Sequence of protein 2:
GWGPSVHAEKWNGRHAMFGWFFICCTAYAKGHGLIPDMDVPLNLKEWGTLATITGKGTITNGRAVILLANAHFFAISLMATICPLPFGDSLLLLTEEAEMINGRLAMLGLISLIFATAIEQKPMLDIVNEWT

Contacts between the two chains:
Residue G154 in protein 1 interacts with residue C142 in protein 2 (closest heavy-atom distance 4.9 Å).
Residue T117 in protein 1 interacts with residue I141 in protein 2 (closest heavy-atom distance 4.0 Å).
Residue E99 in protein 1 interacts with residue E105 in protein 2 (closest heavy-atom distance 2.8 Å).
Residue V157 in protein 1 is in contact with residue M138 in protein 2 (closest heavy-atom distance 3.7 Å).
Residue F156 in protein 1 is in contact with residue I141 in protein 2 (closest heavy-atom distance 3.9 Å).
Residue G153 in protein 1 interacts with residue C142 in protein 2 (closest heavy-atom distance 3.8 Å).
Residue L114 in protein 1 interacts with residue L137 in protein 2 (closest heavy-atom distance 3.7 Å).
Residue V157 in protein 1 interacts with residue C142 in protein 2 (closest heavy-atom distance 4.0 Å).
Residue D149 in protein 1 contacts residue I141 in protein 2 (closest heavy-atom distance 4.6 Å).
Residue K152 in protein 1 interacts with residue I141 in protein 2 (closest heavy-atom distance 3.8 Å).
Residue I100 in protein 1 contacts residue W106 in protein 2 (closest heavy-atom distance 3.5 Å).
Residue L95 in protein 1 is in contact with residue E105 in protein 2 (closest heavy-atom distance 4.2 Å).
Residue F156 in protein 1 contacts residue L137 in protein 2 (closest heavy-atom distance 3.5 Å).
Residue S98 in protein 1 is in contact with residue E105 in protein 2 (closest heavy-atom distance 3.7 Å).
Residue F156 in protein 1 interacts with residue M138 in protein 2 (closest heavy-atom distance 3.4 Å).
Residue G153 in protein 1 interacts with residue I141 in protein 2 (closest heavy-atom distance 3.8 Å).
Residue S98 in protein 1 is in contact with residue K104 in protein 2 (closest heavy-atom distance 4.7 Å).
Residue I100 in protein 1 interacts with residue E105 in protein 2 (closest heavy-atom distance 3.8 Å).
Residue L95 in protein 1 is in contact with residue G107 in protein 2 (closest heavy-atom distance 4.5 Å).
Residue L95 in protein 1 is in contact with residue W106 in protein 2 (closest heavy-atom distance 3.3 Å).

This data describes a binding interaction between two proteins.

Sequence of protein 1:
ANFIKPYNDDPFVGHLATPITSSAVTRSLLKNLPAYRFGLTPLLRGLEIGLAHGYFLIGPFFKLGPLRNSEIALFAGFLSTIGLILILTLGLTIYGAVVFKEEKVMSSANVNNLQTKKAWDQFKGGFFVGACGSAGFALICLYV